Sequence of the second protein:
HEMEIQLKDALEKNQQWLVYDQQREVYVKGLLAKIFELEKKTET

Sequence of the first protein:
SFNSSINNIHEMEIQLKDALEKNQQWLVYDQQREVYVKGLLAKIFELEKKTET

Residue-level contacts at the interface:
Residue T55 in the first protein is in contact with residue L51 in the second protein (closest heavy-atom distance 3.8 Å).
Residue K47 in the first protein interacts with residue E52 in the second protein (closest heavy-atom distance 3.9 Å).
Residue L45 in the first protein interacts with residue Y40 in the second protein (closest heavy-atom distance 3.9 Å).
Residue W30 in the first protein is in contact with residue L31 in the second protein (closest heavy-atom distance 3.6 Å).
Residue I48 in the first protein is in contact with residue K47 in the second protein (closest heavy-atom distance 3.8 Å).
Residue W30 in the first protein interacts with residue W30 in the second protein (closest heavy-atom distance 3.5 Å).
Residue M16 in the first protein is in contact with residue M16 in the second protein (closest heavy-atom distance 3.4 Å).
Residue K26 in the first protein is in contact with residue N27 in the second protein (closest heavy-atom distance 4.3 Å).
Residue L44 in the first protein interacts with residue V41 in the second protein (closest heavy-atom distance 4.3 Å).
Residue Y40 in the first protein interacts with residue V41 in the second protein (closest heavy-atom distance 4.0 Å).
Residue E52 in the first protein interacts with residue L51 in the second protein (closest heavy-atom distance 3.8 Å).
Residue M16 in the first protein interacts with residue L20 in the second protein (closest heavy-atom distance 3.8 Å).
Residue M16 in the first protein contacts residue E17 in the second protein (closest heavy-atom distance 4.1 Å).
Residue T55 in the first protein contacts residue T55 in the second protein (closest heavy-atom distance 3.1 Å).
Residue V41 in the first protein interacts with residue V41 in the second protein (closest heavy-atom distance 3.8 Å).
Residue E38 in the first protein contacts residue R37 in the second protein (closest heavy-atom distance 2.8 Å).
Residue L31 in the first protein contacts residue W30 in the second protein (closest heavy-atom distance 3.8 Å).
Residue L45 in the first protein interacts with residue L44 in the second protein (closest heavy-atom distance 3.9 Å).
Residue Y33 in the first protein contacts residue D34 in the second protein (closest heavy-atom distance 3.5 Å).
Residue R37 in the first protein is in contact with residue R37 in the second protein (closest heavy-atom distance 3.6 Å).
Residue R37 in the first protein contacts residue D34 in the second protein (closest heavy-atom distance 2.9 Å).
Residue Q19 in the first protein is in contact with residue L20 in the second protein (closest heavy-atom distance 4.0 Å).
Residue L20 in the first protein interacts with residue M16 in the second protein (closest heavy-atom distance 3.1 Å).
Residue E17 in the first protein contacts residue M16 in the second protein (closest heavy-atom distance 3.7 Å).
Residue K47 in the first protein contacts residue I48 in the second protein (closest heavy-atom distance 4.2 Å).
Residue L44 in the first protein interacts with residue I48 in the second protein (closest heavy-atom distance 3.8 Å).
Residue R37 in the first protein interacts with residue E38 in the second protein (closest heavy-atom distance 2.8 Å).
Residue L20 in the first protein interacts with residue L20 in the second protein (closest heavy-atom distance 3.5 Å).
Residue K54 in the first protein is in contact with residue T55 in the second protein (closest heavy-atom distance 2.9 Å).
Residue N27 in the first protein is in contact with residue N27 in the second protein (closest heavy-atom distance 3.0 Å).
Residue A23 in the first protein interacts with residue A23 in the second protein (closest heavy-atom distance 4.0 Å).
Residue L24 in the first protein interacts with residue A23 in the second protein (closest heavy-atom distance 4.5 Å).
Residue D34 in the first protein interacts with residue Y33 in the second protein (closest heavy-atom distance 2.7 Å).
Residue I48 in the first protein is in contact with residue L51 in the second protein (closest heavy-atom distance 4.0 Å).
Residue T55 in the first protein interacts with residue K54 in the second protein (closest heavy-atom distance 4.1 Å).
Residue E38 in the first protein interacts with residue Y33 in the second protein (closest heavy-atom distance 4.2 Å).
Residue W30 in the first protein interacts with residue D34 in the second protein (closest heavy-atom distance 3.1 Å).
Residue V41 in the first protein is in contact with residue Y40 in the second protein (closest heavy-atom distance 3.7 Å).
Residue L20 in the first protein contacts residue Q19 in the second protein (closest heavy-atom distance 4.1 Å).
Residue I48 in the first protein contacts residue L44 in the second protein (closest heavy-atom distance 3.8 Å).
Residue L51 in the first protein contacts residue E52 in the second protein (closest heavy-atom distance 3.8 Å).
Residue I48 in the first protein contacts residue I48 in the second protein (closest heavy-atom distance 3.5 Å).
Residue L51 in the first protein contacts residue L51 in the second protein (closest heavy-atom distance 3.9 Å).
Residue N27 in the first protein contacts residue W30 in the second protein (closest heavy-atom distance 4.1 Å).
Residue R37 in the first protein interacts with residue Y33 in the second protein (closest heavy-atom distance 4.4 Å).
Residue V41 in the first protein contacts residue R37 in the second protein (closest heavy-atom distance 4.0 Å).
Residue M16 in the first protein contacts residue H14 in the second protein (closest heavy-atom distance 4.5 Å).
Residue N27 in the first protein contacts residue K26 in the second protein (closest heavy-atom distance 3.5 Å).
Residue L44 in the first protein is in contact with residue L44 in the second protein (closest heavy-atom distance 4.0 Å).
Residue A23 in the first protein contacts residue L24 in the second protein (closest heavy-atom distance 4.5 Å).
Residue W30 in the first protein is in contact with residue N27 in the second protein (closest heavy-atom distance 3.6 Å).
Residue E52 in the first protein contacts residue K47 in the second protein (closest heavy-atom distance 3.2 Å).
Residue N27 in the first protein contacts residue A23 in the second protein (closest heavy-atom distance 3.3 Å).
Residue V41 in the first protein contacts residue L44 in the second protein (closest heavy-atom distance 4.0 Å).
Residue D34 in the first protein interacts with residue W30 in the second protein (closest heavy-atom distance 3.9 Å).
Residue R37 in the first protein is in contact with residue V41 in the second protein (closest heavy-atom distance 3.8 Å).
Residue D34 in the first protein is in contact with residue R37 in the second protein (closest heavy-atom distance 4.5 Å).
Residue L44 in the first protein interacts with residue L45 in the second protein (closest heavy-atom distance 4.0 Å).
Residue Y40 in the first protein is in contact with residue L45 in the second protein (closest heavy-atom distance 3.6 Å).
Residue L51 in the first protein is in contact with residue I48 in the second protein (closest heavy-atom distance 3.9 Å).

The following describes two proteins that form a bound complex.